Sequence of chain B:
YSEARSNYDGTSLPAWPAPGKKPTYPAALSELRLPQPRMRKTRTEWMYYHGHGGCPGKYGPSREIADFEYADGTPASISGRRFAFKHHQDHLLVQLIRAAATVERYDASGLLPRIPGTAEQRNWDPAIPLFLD

This data describes a binding interaction between two proteins.

Contacts between the two chains:
Residue L130 in chain B interacts with residue A39 in chain A (closest heavy-atom distance 4.8 Å).
Residue E120 in chain B interacts with residue A17 in chain A (closest heavy-atom distance 3.7 Å).
Residue E120 in chain B interacts with residue A16 in chain A (closest heavy-atom distance 3.2 Å).
Residue L130 in chain B interacts with residue A37 in chain A (closest heavy-atom distance 4.5 Å).

Sequence of chain A:
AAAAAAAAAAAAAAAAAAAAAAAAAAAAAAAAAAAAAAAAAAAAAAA